Sequence of protein 2:
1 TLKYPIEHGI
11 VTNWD

Residue-level contacts at the interface:
Residue Q260 in protein 1 is in contact with residue H8 in protein 2 (closest heavy-atom distance 3.9 Å).
Residue R220 in protein 1 contacts residue D15 in protein 2 (closest heavy-atom distance 2.5 Å).
Residue H329 in protein 1 interacts with residue T12 in protein 2 (closest heavy-atom distance 4.0 Å).
Residue R321 in protein 1 contacts residue E7 in protein 2 (closest heavy-atom distance 3.0 Å).
Residue C300 in protein 1 contacts residue I6 in protein 2 (closest heavy-atom distance 3.6 Å).
Residue T290 in protein 1 contacts residue L2 in protein 2 (closest heavy-atom distance 3.9 Å).
Residue N261 in protein 1 contacts residue H8 in protein 2 (closest heavy-atom distance 3.4 Å).
Residue T291 in protein 1 is in contact with residue I6 in protein 2 (closest heavy-atom distance 2.9 Å).
Residue M257 in protein 1 interacts with residue G9 in protein 2 (closest heavy-atom distance 3.9 Å).
Residue P264 in protein 1 contacts residue Y4 in protein 2 (closest heavy-atom distance 3.7 Å).
Residue I276 in protein 1 is in contact with residue I6 in protein 2 (closest heavy-atom distance 4.0 Å).
Residue I289 in protein 1 is in contact with residue P5 in protein 2 (closest heavy-atom distance 4.0 Å).
Residue R321 in protein 1 contacts residue I10 in protein 2 (closest heavy-atom distance 4.0 Å).
Residue Y318 in protein 1 interacts with residue H8 in protein 2 (closest heavy-atom distance 3.3 Å).
Residue W279 in protein 1 is in contact with residue H8 in protein 2 (closest heavy-atom distance 3.6 Å).
Residue V256 in protein 1 is in contact with residue W14 in protein 2 (closest heavy-atom distance 4.1 Å).
Residue T291 in protein 1 is in contact with residue P5 in protein 2 (closest heavy-atom distance 3.5 Å).
Residue I160 in protein 1 contacts residue W14 in protein 2 (closest heavy-atom distance 3.8 Å).
Residue I289 in protein 1 is in contact with residue L2 in protein 2 (closest heavy-atom distance 3.7 Å).
Residue M157 in protein 1 is in contact with residue N13 in protein 2 (closest heavy-atom distance 3.3 Å).
Residue R259 in protein 1 contacts residue G9 in protein 2 (closest heavy-atom distance 4.1 Å).
Residue Y318 in protein 1 is in contact with residue E7 in protein 2 (closest heavy-atom distance 3.0 Å).
Residue L295 in protein 1 contacts residue Y4 in protein 2 (closest heavy-atom distance 3.1 Å).
Residue G292 in protein 1 contacts residue L2 in protein 2 (closest heavy-atom distance 4.1 Å).
Residue R321 in protein 1 is in contact with residue H8 in protein 2 (closest heavy-atom distance 2.9 Å).
Residue N159 in protein 1 contacts residue N13 in protein 2 (closest heavy-atom distance 3.0 Å).
Residue N217 in protein 1 is in contact with residue W14 in protein 2 (closest heavy-atom distance 3.7 Å).
Residue N217 in protein 1 is in contact with residue D15 in protein 2 (closest heavy-atom distance 3.6 Å).
Residue N261 in protein 1 is in contact with residue E7 in protein 2 (closest heavy-atom distance 3.4 Å).
Residue Q260 in protein 1 contacts residue T12 in protein 2 (closest heavy-atom distance 3.0 Å).
Residue M157 in protein 1 contacts residue W14 in protein 2 (closest heavy-atom distance 3.6 Å).
Residue G268 in protein 1 is in contact with residue Y4 in protein 2 (closest heavy-atom distance 3.8 Å).
Residue R321 in protein 1 is in contact with residue V11 in protein 2 (closest heavy-atom distance 3.7 Å).
Residue M157 in protein 1 interacts with residue D15 in protein 2 (closest heavy-atom distance 3.4 Å).
Residue W279 in protein 1 is in contact with residue I6 in protein 2 (closest heavy-atom distance 3.6 Å).
Residue G292 in protein 1 is in contact with residue Y4 in protein 2 (closest heavy-atom distance 3.2 Å).
Residue I316 in protein 1 is in contact with residue H8 in protein 2 (closest heavy-atom distance 4.0 Å).
Residue Q260 in protein 1 interacts with residue G9 in protein 2 (closest heavy-atom distance 2.8 Å).
Residue Q221 in protein 1 is in contact with residue W14 in protein 2 (closest heavy-atom distance 2.8 Å).
Residue Q221 in protein 1 is in contact with residue D15 in protein 2 (closest heavy-atom distance 3.0 Å).
Residue N159 in protein 1 is in contact with residue W14 in protein 2 (closest heavy-atom distance 3.4 Å).
Residue V253 in protein 1 interacts with residue W14 in protein 2 (closest heavy-atom distance 3.7 Å).
Residue N159 in protein 1 is in contact with residue T12 in protein 2 (closest heavy-atom distance 3.0 Å).
Residue M257 in protein 1 interacts with residue W14 in protein 2 (closest heavy-atom distance 4.1 Å).
Residue Y293 in protein 1 is in contact with residue I6 in protein 2 (closest heavy-atom distance 3.9 Å).
Residue Y293 in protein 1 interacts with residue Y4 in protein 2 (closest heavy-atom distance 3.0 Å).
Residue Q260 in protein 1 is in contact with residue E7 in protein 2 (closest heavy-atom distance 3.6 Å).
Residue Q260 in protein 1 contacts residue I10 in protein 2 (closest heavy-atom distance 3.2 Å).
Residue Q262 in protein 1 contacts residue I10 in protein 2 (closest heavy-atom distance 3.6 Å).
Residue T291 in protein 1 is in contact with residue L2 in protein 2 (closest heavy-atom distance 3.4 Å).
Residue N261 in protein 1 interacts with residue I6 in protein 2 (closest heavy-atom distance 3.6 Å).
Residue H329 in protein 1 is in contact with residue V11 in protein 2 (closest heavy-atom distance 3.8 Å).
Residue R321 in protein 1 interacts with residue G9 in protein 2 (closest heavy-atom distance 3.3 Å).
Residue C282 in protein 1 is in contact with residue H8 in protein 2 (closest heavy-atom distance 3.9 Å).
Residue I289 in protein 1 contacts residue I6 in protein 2 (closest heavy-atom distance 3.6 Å).
Residue G292 in protein 1 contacts residue I6 in protein 2 (closest heavy-atom distance 3.8 Å).
Residue Q260 in protein 1 is in contact with residue W14 in protein 2 (closest heavy-atom distance 4.0 Å).
Residue T258 in protein 1 is in contact with residue H8 in protein 2 (closest heavy-atom distance 3.4 Å).
Residue D280 in protein 1 interacts with residue H8 in protein 2 (closest heavy-atom distance 3.0 Å).
Residue N261 in protein 1 contacts residue G9 in protein 2 (closest heavy-atom distance 4.0 Å).

Sequence of protein 1:
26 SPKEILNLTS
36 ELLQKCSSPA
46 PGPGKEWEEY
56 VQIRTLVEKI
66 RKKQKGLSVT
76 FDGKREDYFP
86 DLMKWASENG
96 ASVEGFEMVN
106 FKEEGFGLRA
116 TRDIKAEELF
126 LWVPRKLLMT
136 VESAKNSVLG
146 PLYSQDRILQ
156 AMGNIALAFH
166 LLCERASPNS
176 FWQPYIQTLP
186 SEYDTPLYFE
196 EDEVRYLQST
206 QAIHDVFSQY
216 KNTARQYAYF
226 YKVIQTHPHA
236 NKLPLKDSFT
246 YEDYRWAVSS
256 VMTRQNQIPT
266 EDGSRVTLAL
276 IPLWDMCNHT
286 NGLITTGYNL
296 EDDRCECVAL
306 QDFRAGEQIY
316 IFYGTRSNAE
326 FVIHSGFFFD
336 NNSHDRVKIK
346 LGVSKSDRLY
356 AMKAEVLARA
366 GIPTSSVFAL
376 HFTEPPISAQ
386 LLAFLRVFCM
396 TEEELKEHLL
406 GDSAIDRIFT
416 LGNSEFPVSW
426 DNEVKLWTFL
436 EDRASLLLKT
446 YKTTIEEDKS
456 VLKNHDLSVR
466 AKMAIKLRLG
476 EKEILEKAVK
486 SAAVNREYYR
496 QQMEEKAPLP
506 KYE

This data describes a binding interaction between two proteins.